Sequence of chain A:
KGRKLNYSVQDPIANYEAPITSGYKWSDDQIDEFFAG

Sequence of chain B:
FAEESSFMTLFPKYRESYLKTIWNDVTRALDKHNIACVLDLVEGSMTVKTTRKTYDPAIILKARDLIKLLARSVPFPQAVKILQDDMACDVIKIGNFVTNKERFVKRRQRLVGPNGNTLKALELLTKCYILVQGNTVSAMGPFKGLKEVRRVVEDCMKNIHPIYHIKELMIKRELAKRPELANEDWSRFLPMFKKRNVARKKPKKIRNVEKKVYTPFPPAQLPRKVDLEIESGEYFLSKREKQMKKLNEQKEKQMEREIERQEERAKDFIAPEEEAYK

Residue-level contacts at the interface:
Residue A305 in chain B contacts residue Y466 in chain A (closest heavy-atom distance 3.3 Å).
Residue F303 in chain B is in contact with residue G461 in chain A (closest heavy-atom distance 4.3 Å).
Residue F303 in chain B is in contact with residue N465 in chain A (closest heavy-atom distance 3.3 Å).
Residue D302 in chain B contacts residue S467 in chain A (closest heavy-atom distance 4.6 Å).
Residue F303 in chain B interacts with residue Y466 in chain A (closest heavy-atom distance 3.2 Å).
Residue K312 in chain B interacts with residue D487 in chain A (closest heavy-atom distance 4.2 Å).
Residue F303 in chain B contacts residue K460 in chain A (closest heavy-atom distance 4.3 Å).
Residue F303 in chain B contacts residue L464 in chain A (closest heavy-atom distance 4.2 Å).
Residue I304 in chain B contacts residue Y466 in chain A (closest heavy-atom distance 3.7 Å).
Residue D302 in chain B interacts with residue Y466 in chain A (closest heavy-atom distance 3.0 Å).

The following describes two proteins that form a bound complex.